These two protein chains interact to form a complex.

Sequence of the first protein:
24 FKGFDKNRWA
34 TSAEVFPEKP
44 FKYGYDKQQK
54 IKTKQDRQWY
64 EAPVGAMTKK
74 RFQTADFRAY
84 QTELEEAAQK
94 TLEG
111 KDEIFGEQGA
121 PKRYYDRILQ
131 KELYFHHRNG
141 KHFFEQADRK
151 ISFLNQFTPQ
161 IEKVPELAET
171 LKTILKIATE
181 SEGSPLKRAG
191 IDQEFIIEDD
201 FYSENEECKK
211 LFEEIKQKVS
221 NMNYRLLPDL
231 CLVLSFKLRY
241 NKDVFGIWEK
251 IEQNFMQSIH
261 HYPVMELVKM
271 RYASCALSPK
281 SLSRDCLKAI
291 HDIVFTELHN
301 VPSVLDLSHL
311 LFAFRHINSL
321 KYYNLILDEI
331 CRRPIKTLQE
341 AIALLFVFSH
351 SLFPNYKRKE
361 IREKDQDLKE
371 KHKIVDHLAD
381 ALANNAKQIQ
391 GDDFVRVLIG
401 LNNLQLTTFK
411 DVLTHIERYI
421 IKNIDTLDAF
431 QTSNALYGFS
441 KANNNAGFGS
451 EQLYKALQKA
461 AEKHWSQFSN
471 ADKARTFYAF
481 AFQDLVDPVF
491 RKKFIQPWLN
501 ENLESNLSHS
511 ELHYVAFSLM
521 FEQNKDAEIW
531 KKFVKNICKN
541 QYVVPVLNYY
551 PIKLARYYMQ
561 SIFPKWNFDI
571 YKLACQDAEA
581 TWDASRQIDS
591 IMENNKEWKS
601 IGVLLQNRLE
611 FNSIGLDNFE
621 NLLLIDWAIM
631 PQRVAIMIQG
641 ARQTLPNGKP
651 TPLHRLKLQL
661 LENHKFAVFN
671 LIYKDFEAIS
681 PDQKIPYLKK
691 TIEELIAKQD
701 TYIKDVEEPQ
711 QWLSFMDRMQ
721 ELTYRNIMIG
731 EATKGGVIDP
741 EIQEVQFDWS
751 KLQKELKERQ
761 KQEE

Sequence of the second protein:
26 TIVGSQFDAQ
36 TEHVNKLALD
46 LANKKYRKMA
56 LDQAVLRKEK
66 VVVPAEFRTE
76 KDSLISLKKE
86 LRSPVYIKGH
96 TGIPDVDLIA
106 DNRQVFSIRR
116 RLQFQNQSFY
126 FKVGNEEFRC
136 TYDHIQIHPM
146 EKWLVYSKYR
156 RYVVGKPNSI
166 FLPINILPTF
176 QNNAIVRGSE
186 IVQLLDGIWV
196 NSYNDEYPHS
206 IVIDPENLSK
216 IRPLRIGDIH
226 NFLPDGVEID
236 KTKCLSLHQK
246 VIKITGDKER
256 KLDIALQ

Contacts between the two chains:
Residue M728 in the first protein is in contact with residue D252 in the second protein (closest heavy-atom distance 2.9 Å).
Residue R60 in the first protein contacts residue P229 in the second protein (closest heavy-atom distance 2.9 Å).
Residue M630 in the first protein contacts residue H38 in the second protein (closest heavy-atom distance 3.5 Å).
Residue T56 in the first protein contacts residue D230 in the second protein (closest heavy-atom distance 2.4 Å).
Residue Y63 in the first protein interacts with residue N226 in the second protein (closest heavy-atom distance 2.6 Å).
Residue I614 in the first protein contacts residue H38 in the second protein (closest heavy-atom distance 3.1 Å).
Residue F39 in the first protein contacts residue D223 in the second protein (closest heavy-atom distance 3.3 Å).
Residue R127 in the first protein interacts with residue R62 in the second protein (closest heavy-atom distance 3.0 Å).
Residue N618 in the first protein interacts with residue L42 in the second protein (closest heavy-atom distance 3.3 Å).
Residue Y48 in the first protein contacts residue P229 in the second protein (closest heavy-atom distance 3.1 Å).
Residue E579 in the first protein is in contact with residue K49 in the second protein (closest heavy-atom distance 2.6 Å).
Residue R725 in the first protein contacts residue R182 in the second protein (closest heavy-atom distance 3.4 Å).
Residue Y48 in the first protein is in contact with residue L61 in the second protein (closest heavy-atom distance 2.8 Å).
Residue R60 in the first protein contacts residue H225 in the second protein (closest heavy-atom distance 3.2 Å).
Residue K25 in the first protein interacts with residue Q176 in the second protein (closest heavy-atom distance 3.1 Å).
Residue R725 in the first protein interacts with residue F175 in the second protein (closest heavy-atom distance 3.5 Å).
Residue T56 in the first protein contacts residue V232 in the second protein (closest heavy-atom distance 3.1 Å).
Residue I727 in the first protein contacts residue R182 in the second protein (closest heavy-atom distance 2.8 Å).
Residue I54 in the first protein is in contact with residue Y198 in the second protein (closest heavy-atom distance 3.4 Å).
Residue L129 in the first protein interacts with residue E64 in the second protein (closest heavy-atom distance 3.0 Å).
Residue L129 in the first protein contacts residue K63 in the second protein (closest heavy-atom distance 3.0 Å).
Residue K57 in the first protein is in contact with residue L228 in the second protein (closest heavy-atom distance 2.5 Å).
Residue Q52 in the first protein interacts with residue N199 in the second protein (closest heavy-atom distance 3.0 Å).
Residue V38 in the first protein interacts with residue R217 in the second protein (closest heavy-atom distance 3.2 Å).
Residue A580 in the first protein contacts residue K53 in the second protein (closest heavy-atom distance 3.5 Å).
Residue R127 in the first protein is in contact with residue D57 in the second protein (closest heavy-atom distance 3.6 Å).
Residue R60 in the first protein is in contact with residue L228 in the second protein (closest heavy-atom distance 3.4 Å).
Residue Y125 in the first protein is in contact with residue D57 in the second protein (closest heavy-atom distance 2.7 Å).
Residue N621 in the first protein contacts residue L42 in the second protein (closest heavy-atom distance 3.1 Å).
Residue E731 in the first protein interacts with residue R255 in the second protein (closest heavy-atom distance 3.3 Å).
Residue I54 in the first protein is in contact with residue D230 in the second protein (closest heavy-atom distance 3.6 Å).
Residue A33 in the first protein is in contact with residue R217 in the second protein (closest heavy-atom distance 2.3 Å).
Residue K55 in the first protein contacts residue D230 in the second protein (closest heavy-atom distance 3.1 Å).
Residue P40 in the first protein interacts with residue E211 in the second protein (closest heavy-atom distance 3.5 Å).
Residue A65 in the first protein interacts with residue R217 in the second protein (closest heavy-atom distance 3.2 Å).
Residue V38 in the first protein is in contact with residue N212 in the second protein (closest heavy-atom distance 2.9 Å).
Residue T34 in the first protein contacts residue R217 in the second protein (closest heavy-atom distance 3.4 Å).
Residue S35 in the first protein is in contact with residue D223 in the second protein (closest heavy-atom distance 3.2 Å).
Residue W62 in the first protein is in contact with residue N226 in the second protein (closest heavy-atom distance 3.3 Å).
Residue D617 in the first protein contacts residue H38 in the second protein (closest heavy-atom distance 3.0 Å).
Residue I54 in the first protein is in contact with residue N199 in the second protein (closest heavy-atom distance 2.8 Å).
Residue Y48 in the first protein interacts with residue V60 in the second protein (closest heavy-atom distance 3.6 Å).
Residue D577 in the first protein interacts with residue K53 in the second protein (closest heavy-atom distance 3.6 Å).
Residue R60 in the first protein is in contact with residue V232 in the second protein (closest heavy-atom distance 2.7 Å).
Residue Y63 in the first protein interacts with residue G222 in the second protein (closest heavy-atom distance 3.5 Å).
Residue M728 in the first protein contacts residue R182 in the second protein (closest heavy-atom distance 2.9 Å).
Residue Y63 in the first protein contacts residue H243 in the second protein (closest heavy-atom distance 2.4 Å).
Residue Y48 in the first protein contacts residue Y202 in the second protein (closest heavy-atom distance 3.0 Å).
Residue R127 in the first protein contacts residue V60 in the second protein (closest heavy-atom distance 3.0 Å).
Residue V38 in the first protein contacts residue L213 in the second protein (closest heavy-atom distance 3.6 Å).
Residue Y48 in the first protein is in contact with residue E201 in the second protein (closest heavy-atom distance 3.5 Å).
Residue I54 in the first protein is in contact with residue G160 in the second protein (closest heavy-atom distance 3.6 Å).
Residue T56 in the first protein is in contact with residue E233 in the second protein (closest heavy-atom distance 3.1 Å).
Residue R725 in the first protein is in contact with residue N178 in the second protein (closest heavy-atom distance 2.9 Å).
Residue E37 in the first protein is in contact with residue N212 in the second protein (closest heavy-atom distance 2.5 Å).
Residue Q52 in the first protein is in contact with residue E201 in the second protein (closest heavy-atom distance 3.5 Å).
Residue N612 in the first protein contacts residue Q35 in the second protein (closest heavy-atom distance 2.8 Å).
Residue N726 in the first protein contacts residue R182 in the second protein (closest heavy-atom distance 3.0 Å).
Residue Y125 in the first protein is in contact with residue L56 in the second protein (closest heavy-atom distance 3.6 Å).
Residue S35 in the first protein is in contact with residue F227 in the second protein (closest heavy-atom distance 3.2 Å).